The following describes two proteins that form a bound complex.

Interface contacts:
Residue F151 in protein 1 is in contact with residue C25 in protein 2 (closest heavy-atom distance 3.8 Å).
Residue A409 in protein 1 is in contact with residue N22 in protein 2 (closest heavy-atom distance 3.5 Å).
Residue F85 in protein 1 interacts with residue T17 in protein 2 (closest heavy-atom distance 3.7 Å).
Residue T89 in protein 1 contacts residue C25 in protein 2 (closest heavy-atom distance 4.0 Å).
Residue S86 in protein 1 contacts residue T17 in protein 2 (closest heavy-atom distance 3.2 Å).
Residue S422 in protein 1 interacts with residue L18 in protein 2 (closest heavy-atom distance 3.8 Å).
Residue F99 in protein 1 interacts with residue G21 in protein 2 (closest heavy-atom distance 4.3 Å).
Residue A87 in protein 1 contacts residue L18 in protein 2 (closest heavy-atom distance 3.8 Å).
Residue K84 in protein 1 is in contact with residue T17 in protein 2 (closest heavy-atom distance 3.9 Å).
Residue N101 in protein 1 contacts residue T17 in protein 2 (closest heavy-atom distance 4.2 Å).
Residue S503 in protein 1 is in contact with residue W9 in protein 2 (closest heavy-atom distance 3.8 Å).
Residue F507 in protein 1 interacts with residue T10 in protein 2 (closest heavy-atom distance 3.9 Å).
Residue T89 in protein 1 is in contact with residue G21 in protein 2 (closest heavy-atom distance 3.4 Å).
Residue N101 in protein 1 contacts residue D15 in protein 2 (closest heavy-atom distance 4.3 Å).
Residue L91 in protein 1 contacts residue C25 in protein 2 (closest heavy-atom distance 3.8 Å).
Residue I408 in protein 1 interacts with residue N22 in protein 2 (closest heavy-atom distance 4.3 Å).
Residue P153 in protein 1 interacts with residue C25 in protein 2 (closest heavy-atom distance 4.1 Å).
Residue A504 in protein 1 is in contact with residue W9 in protein 2 (closest heavy-atom distance 3.3 Å).
Residue R411 in protein 1 is in contact with residue C25 in protein 2 (closest heavy-atom distance 3.5 Å).
Residue E602 in protein 1 is in contact with residue H13 in protein 2 (closest heavy-atom distance 2.7 Å).
Residue S86 in protein 1 is in contact with residue S20 in protein 2 (closest heavy-atom distance 3.6 Å).
Residue T420 in protein 1 contacts residue N22 in protein 2 (closest heavy-atom distance 3.1 Å).
Residue F85 in protein 1 interacts with residue L18 in protein 2 (closest heavy-atom distance 3.5 Å).
Residue F507 in protein 1 interacts with residue W9 in protein 2 (closest heavy-atom distance 3.9 Å).
Residue F151 in protein 1 contacts residue I24 in protein 2 (closest heavy-atom distance 2.8 Å).
Residue G428 in protein 1 interacts with residue L18 in protein 2 (closest heavy-atom distance 3.6 Å).
Residue T502 in protein 1 interacts with residue W9 in protein 2 (closest heavy-atom distance 3.9 Å).
Residue I430 in protein 1 is in contact with residue L18 in protein 2 (closest heavy-atom distance 4.1 Å).
Residue K84 in protein 1 interacts with residue D15 in protein 2 (closest heavy-atom distance 3.4 Å).
Residue V525 in protein 1 contacts residue W9 in protein 2 (closest heavy-atom distance 3.9 Å).
Residue C149 in protein 1 interacts with residue I24 in protein 2 (closest heavy-atom distance 4.0 Å).
Residue A87 in protein 1 is in contact with residue N22 in protein 2 (closest heavy-atom distance 4.0 Å).
Residue K150 in protein 1 is in contact with residue I24 in protein 2 (closest heavy-atom distance 3.6 Å).
Residue S86 in protein 1 interacts with residue G21 in protein 2 (closest heavy-atom distance 3.5 Å).
Residue K150 in protein 1 is in contact with residue D23 in protein 2 (closest heavy-atom distance 3.6 Å).
Residue L110 in protein 1 is in contact with residue I24 in protein 2 (closest heavy-atom distance 4.2 Å).
Residue S108 in protein 1 contacts residue T17 in protein 2 (closest heavy-atom distance 2.7 Å).
Residue F99 in protein 1 contacts residue T17 in protein 2 (closest heavy-atom distance 4.1 Å).
Residue F507 in protein 1 is in contact with residue V14 in protein 2 (closest heavy-atom distance 3.2 Å).
Residue L421 in protein 1 contacts residue L18 in protein 2 (closest heavy-atom distance 4.0 Å).
Residue Y495 in protein 1 contacts residue H13 in protein 2 (closest heavy-atom distance 3.8 Å).
Residue K715 in protein 1 contacts residue H13 in protein 2 (closest heavy-atom distance 3.7 Å).
Residue S86 in protein 1 is in contact with residue L18 in protein 2 (closest heavy-atom distance 3.5 Å).
Residue P427 in protein 1 contacts residue L18 in protein 2 (closest heavy-atom distance 4.3 Å).
Residue Y497 in protein 1 is in contact with residue W9 in protein 2 (closest heavy-atom distance 3.8 Å).
Residue F99 in protein 1 contacts residue S20 in protein 2 (closest heavy-atom distance 3.2 Å).
Residue F99 in protein 1 interacts with residue I24 in protein 2 (closest heavy-atom distance 4.3 Å).
Residue Y495 in protein 1 contacts residue W9 in protein 2 (closest heavy-atom distance 3.0 Å).
Residue G496 in protein 1 contacts residue W9 in protein 2 (closest heavy-atom distance 4.2 Å).
Residue K150 in protein 1 interacts with residue C25 in protein 2 (closest heavy-atom distance 3.8 Å).
Residue R80 in protein 1 interacts with residue H13 in protein 2 (closest heavy-atom distance 4.1 Å).
Residue N575 in protein 1 is in contact with residue H13 in protein 2 (closest heavy-atom distance 4.2 Å).
Residue A87 in protein 1 contacts residue G21 in protein 2 (closest heavy-atom distance 4.0 Å).
Residue C149 in protein 1 contacts residue D23 in protein 2 (closest heavy-atom distance 4.2 Å).
Residue S407 in protein 1 interacts with residue N22 in protein 2 (closest heavy-atom distance 3.5 Å).
Residue F508 in protein 1 interacts with residue V14 in protein 2 (closest heavy-atom distance 3.7 Å).
Residue D505 in protein 1 contacts residue W9 in protein 2 (closest heavy-atom distance 2.9 Å).
Residue T420 in protein 1 contacts residue L18 in protein 2 (closest heavy-atom distance 4.0 Å).
Residue T89 in protein 1 is in contact with residue I24 in protein 2 (closest heavy-atom distance 3.7 Å).
Residue S152 in protein 1 contacts residue C25 in protein 2 (closest heavy-atom distance 3.5 Å).

Sequence of protein 2:
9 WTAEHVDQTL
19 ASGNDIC

Sequence of protein 1:
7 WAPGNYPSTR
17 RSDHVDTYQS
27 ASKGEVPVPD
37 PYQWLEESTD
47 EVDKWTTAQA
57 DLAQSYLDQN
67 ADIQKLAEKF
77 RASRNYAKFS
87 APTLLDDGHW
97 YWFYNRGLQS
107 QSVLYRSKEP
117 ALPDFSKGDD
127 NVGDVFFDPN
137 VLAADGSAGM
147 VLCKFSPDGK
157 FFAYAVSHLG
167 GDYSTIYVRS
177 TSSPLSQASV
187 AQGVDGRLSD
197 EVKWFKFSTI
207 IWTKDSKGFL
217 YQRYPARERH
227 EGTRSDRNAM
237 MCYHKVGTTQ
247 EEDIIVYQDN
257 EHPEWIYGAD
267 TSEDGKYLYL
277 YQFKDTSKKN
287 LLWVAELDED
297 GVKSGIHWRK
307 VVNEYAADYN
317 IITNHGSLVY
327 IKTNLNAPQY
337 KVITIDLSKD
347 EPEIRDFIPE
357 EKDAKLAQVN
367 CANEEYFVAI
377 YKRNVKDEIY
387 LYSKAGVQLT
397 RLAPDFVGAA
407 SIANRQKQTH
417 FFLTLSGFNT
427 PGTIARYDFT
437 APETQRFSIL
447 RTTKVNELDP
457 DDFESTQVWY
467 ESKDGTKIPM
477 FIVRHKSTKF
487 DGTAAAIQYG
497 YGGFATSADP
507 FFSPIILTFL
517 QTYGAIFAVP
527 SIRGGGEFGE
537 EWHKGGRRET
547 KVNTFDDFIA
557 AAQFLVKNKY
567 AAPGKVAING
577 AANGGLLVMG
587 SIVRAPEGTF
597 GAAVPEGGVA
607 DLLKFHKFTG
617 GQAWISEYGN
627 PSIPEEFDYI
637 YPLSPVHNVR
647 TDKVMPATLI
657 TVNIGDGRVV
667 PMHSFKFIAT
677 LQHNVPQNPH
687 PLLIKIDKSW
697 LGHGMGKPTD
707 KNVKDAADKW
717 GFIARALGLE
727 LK